Sequence of the second protein:
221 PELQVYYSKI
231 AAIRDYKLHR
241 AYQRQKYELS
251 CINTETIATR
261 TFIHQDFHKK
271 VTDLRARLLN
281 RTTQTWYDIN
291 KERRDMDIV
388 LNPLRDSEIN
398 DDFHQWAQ

Sequence of the first protein:
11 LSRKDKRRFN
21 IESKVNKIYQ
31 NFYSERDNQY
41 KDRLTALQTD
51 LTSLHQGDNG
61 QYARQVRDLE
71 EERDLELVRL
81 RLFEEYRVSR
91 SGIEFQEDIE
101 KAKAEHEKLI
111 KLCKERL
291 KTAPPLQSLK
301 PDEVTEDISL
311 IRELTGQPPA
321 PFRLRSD

Contacts between the two chains:
Residue Y62 in the first protein interacts with residue L278 in the second protein (closest heavy-atom distance 3.9 Å).
Residue F95 in the first protein contacts residue R244 in the second protein (closest heavy-atom distance 3.4 Å).
Residue Y62 in the first protein contacts residue L274 in the second protein (closest heavy-atom distance 4.1 Å).
Residue L51 in the first protein interacts with residue L279 in the second protein (closest heavy-atom distance 3.8 Å).
Residue L47 in the first protein is in contact with residue T285 in the second protein (closest heavy-atom distance 3.7 Å).
Residue H106 in the first protein is in contact with residue I230 in the second protein (closest heavy-atom distance 3.4 Å).
Residue I99 in the first protein contacts residue L238 in the second protein (closest heavy-atom distance 3.9 Å).
Residue R73 in the first protein interacts with residue I263 in the second protein (closest heavy-atom distance 4.0 Å).
Residue L80 in the first protein is in contact with residue T256 in the second protein (closest heavy-atom distance 3.8 Å).
Residue L47 in the first protein contacts residue T282 in the second protein (closest heavy-atom distance 4.0 Å).
Residue R73 in the first protein contacts residue H264 in the second protein (closest heavy-atom distance 4.0 Å).
Residue C113 in the first protein interacts with residue Y226 in the second protein (closest heavy-atom distance 3.6 Å).
Residue E76 in the first protein is in contact with residue I263 in the second protein (closest heavy-atom distance 3.6 Å).
Residue R87 in the first protein is in contact with residue E255 in the second protein (closest heavy-atom distance 3.9 Å).
Residue L69 in the first protein contacts residue F267 in the second protein (closest heavy-atom distance 3.5 Å).
Residue H106 in the first protein is in contact with residue R234 in the second protein (closest heavy-atom distance 3.4 Å).
Residue S91 in the first protein is in contact with residue E248 in the second protein (closest heavy-atom distance 3.5 Å).
Residue L80 in the first protein contacts residue R260 in the second protein (closest heavy-atom distance 3.6 Å).
Residue L109 in the first protein contacts residue I230 in the second protein (closest heavy-atom distance 4.0 Å).
Residue L69 in the first protein is in contact with residue V271 in the second protein (closest heavy-atom distance 3.7 Å).
Residue R36 in the first protein interacts with residue M296 in the second protein (closest heavy-atom distance 3.7 Å).
Residue Y40 in the first protein contacts residue E292 in the second protein (closest heavy-atom distance 4.1 Å).
Residue L54 in the first protein contacts residue L279 in the second protein (closest heavy-atom distance 3.8 Å).
Residue S91 in the first protein is in contact with residue R244 in the second protein (closest heavy-atom distance 4.1 Å).
Residue D98 in the first protein is in contact with residue A241 in the second protein (closest heavy-atom distance 3.2 Å).
Residue I110 in the first protein interacts with residue Y227 in the second protein (closest heavy-atom distance 3.9 Å).
Residue L77 in the first protein interacts with residue H264 in the second protein (closest heavy-atom distance 3.5 Å).
Residue Q65 in the first protein interacts with residue L274 in the second protein (closest heavy-atom distance 3.3 Å).
Residue K41 in the first protein contacts residue R293 in the second protein (closest heavy-atom distance 3.7 Å).
Residue L77 in the first protein contacts residue R260 in the second protein (closest heavy-atom distance 3.8 Å).
Residue F83 in the first protein is in contact with residue E255 in the second protein (closest heavy-atom distance 3.1 Å).
Residue Y40 in the first protein contacts residue R293 in the second protein (closest heavy-atom distance 2.8 Å).
Residue R87 in the first protein interacts with residue C251 in the second protein (closest heavy-atom distance 3.7 Å).
Residue L54 in the first protein interacts with residue L278 in the second protein (closest heavy-atom distance 3.8 Å).
Residue L54 in the first protein interacts with residue R275 in the second protein (closest heavy-atom distance 3.6 Å).
Residue F95 in the first protein contacts residue A241 in the second protein (closest heavy-atom distance 4.0 Å).
Residue L69 in the first protein is in contact with residue K270 in the second protein (closest heavy-atom distance 3.8 Å).
Residue L80 in the first protein interacts with residue I263 in the second protein (closest heavy-atom distance 4.2 Å).
Residue Y40 in the first protein contacts residue I289 in the second protein (closest heavy-atom distance 3.5 Å).
Residue H55 in the first protein contacts residue R275 in the second protein (closest heavy-atom distance 3.8 Å).
Residue F95 in the first protein is in contact with residue Q245 in the second protein (closest heavy-atom distance 3.8 Å).
Residue H106 in the first protein contacts residue A231 in the second protein (closest heavy-atom distance 4.0 Å).
Residue K114 in the first protein is in contact with residue L223 in the second protein (closest heavy-atom distance 4.3 Å).
Residue E70 in the first protein contacts residue F267 in the second protein (closest heavy-atom distance 3.5 Å).
Residue L80 in the first protein contacts residue T259 in the second protein (closest heavy-atom distance 3.5 Å).
Residue V88 in the first protein contacts residue I252 in the second protein (closest heavy-atom distance 3.6 Å).
Residue D50 in the first protein interacts with residue T282 in the second protein (closest heavy-atom distance 2.6 Å).
Residue L44 in the first protein is in contact with residue R293 in the second protein (closest heavy-atom distance 3.8 Å).
Residue V66 in the first protein contacts residue V271 in the second protein (closest heavy-atom distance 3.7 Å).
Residue L51 in the first protein contacts residue T282 in the second protein (closest heavy-atom distance 3.7 Å).
Residue Y62 in the first protein is in contact with residue R275 in the second protein (closest heavy-atom distance 3.2 Å).
Residue L47 in the first protein is in contact with residue W286 in the second protein (closest heavy-atom distance 3.4 Å).
Residue L77 in the first protein interacts with residue I263 in the second protein (closest heavy-atom distance 4.0 Å).
Residue R73 in the first protein interacts with residue F267 in the second protein (closest heavy-atom distance 4.0 Å).
Residue E84 in the first protein is in contact with residue I252 in the second protein (closest heavy-atom distance 3.9 Å).
Residue K114 in the first protein interacts with residue Y227 in the second protein (closest heavy-atom distance 3.3 Å).
Residue Q48 in the first protein contacts residue W286 in the second protein (closest heavy-atom distance 3.6 Å).
Residue R87 in the first protein is in contact with residue I252 in the second protein (closest heavy-atom distance 3.1 Å).
Residue L117 in the first protein contacts residue E222 in the second protein (closest heavy-atom distance 3.4 Å).
Residue E84 in the first protein interacts with residue T256 in the second protein (closest heavy-atom distance 2.9 Å).

This data describes a binding interaction between two proteins.